Sequence of the first protein:
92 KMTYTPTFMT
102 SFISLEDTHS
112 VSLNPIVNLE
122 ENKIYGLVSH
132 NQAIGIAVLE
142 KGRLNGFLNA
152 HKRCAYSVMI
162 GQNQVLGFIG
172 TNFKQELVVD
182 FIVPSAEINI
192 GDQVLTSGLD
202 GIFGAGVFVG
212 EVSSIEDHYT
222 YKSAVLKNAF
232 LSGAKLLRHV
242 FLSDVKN

This data describes a binding interaction between two proteins.

Sequence of the second protein:
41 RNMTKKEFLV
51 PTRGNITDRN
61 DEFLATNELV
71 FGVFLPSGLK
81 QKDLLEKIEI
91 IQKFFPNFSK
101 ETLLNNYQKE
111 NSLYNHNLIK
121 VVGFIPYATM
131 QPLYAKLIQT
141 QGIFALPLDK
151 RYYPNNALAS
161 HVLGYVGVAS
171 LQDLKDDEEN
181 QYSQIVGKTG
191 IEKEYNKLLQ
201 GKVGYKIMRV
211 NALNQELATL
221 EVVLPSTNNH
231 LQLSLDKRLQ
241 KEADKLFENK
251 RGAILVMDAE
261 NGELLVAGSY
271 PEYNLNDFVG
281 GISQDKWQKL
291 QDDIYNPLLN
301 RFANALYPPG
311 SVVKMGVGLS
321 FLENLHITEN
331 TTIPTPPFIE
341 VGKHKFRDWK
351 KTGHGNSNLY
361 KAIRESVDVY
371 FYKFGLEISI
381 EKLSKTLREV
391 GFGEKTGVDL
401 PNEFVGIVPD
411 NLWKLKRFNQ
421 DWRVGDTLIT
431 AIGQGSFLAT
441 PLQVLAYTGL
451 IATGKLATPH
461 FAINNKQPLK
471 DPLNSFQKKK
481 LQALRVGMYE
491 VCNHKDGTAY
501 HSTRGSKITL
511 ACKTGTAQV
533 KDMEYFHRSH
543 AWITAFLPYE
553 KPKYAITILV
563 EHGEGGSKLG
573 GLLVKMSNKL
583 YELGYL

Interface contacts:
Residue I138 in the second protein interacts with residue A156 in the first protein (closest heavy-atom distance 4.2 Å).
Residue L69 in the second protein is in contact with residue V184 in the first protein (closest heavy-atom distance 4.0 Å).
Residue A145 in the second protein interacts with residue F182 in the first protein (closest heavy-atom distance 4.5 Å).
Residue Y127 in the second protein contacts residue G168 in the first protein (closest heavy-atom distance 3.6 Å).
Residue Y127 in the second protein is in contact with residue F169 in the first protein (closest heavy-atom distance 3.7 Å).
Residue Q131 in the second protein is in contact with residue L167 in the first protein (closest heavy-atom distance 3.8 Å).
Residue Q139 in the second protein interacts with residue I125 in the first protein (closest heavy-atom distance 4.0 Å).
Residue L69 in the second protein is in contact with residue F182 in the first protein (closest heavy-atom distance 3.6 Å).
Residue I138 in the second protein is in contact with residue C155 in the first protein (closest heavy-atom distance 5.0 Å).
Residue A135 in the second protein interacts with residue I125 in the first protein (closest heavy-atom distance 3.7 Å).
Residue L224 in the second protein contacts residue Y220 in the first protein (closest heavy-atom distance 4.6 Å).
Residue T52 in the second protein contacts residue Y220 in the first protein (closest heavy-atom distance 3.5 Å).
Residue E216 in the second protein contacts residue F174 in the first protein (closest heavy-atom distance 3.3 Å).
Residue P147 in the second protein interacts with residue F182 in the first protein (closest heavy-atom distance 3.7 Å).
Residue L69 in the second protein contacts residue Y222 in the first protein (closest heavy-atom distance 3.9 Å).
Residue D149 in the second protein interacts with residue T221 in the first protein (closest heavy-atom distance 3.7 Å).
Residue L69 in the second protein interacts with residue P185 in the first protein (closest heavy-atom distance 4.8 Å).
Residue Q131 in the second protein interacts with residue L200 in the first protein (closest heavy-atom distance 3.3 Å).
Residue L69 in the second protein contacts residue T221 in the first protein (closest heavy-atom distance 3.5 Å).
Residue P225 in the second protein contacts residue Y220 in the first protein (closest heavy-atom distance 3.3 Å).
Residue A135 in the second protein interacts with residue Y157 in the first protein (closest heavy-atom distance 5.0 Å).
Residue F71 in the second protein is in contact with residue F182 in the first protein (closest heavy-atom distance 4.2 Å).
Residue K136 in the second protein is in contact with residue I125 in the first protein (closest heavy-atom distance 3.6 Å).
Residue Y127 in the second protein contacts residue D181 in the first protein (closest heavy-atom distance 4.3 Å).
Residue A135 in the second protein interacts with residue A156 in the first protein (closest heavy-atom distance 3.6 Å).
Residue Q139 in the second protein is in contact with residue I137 in the first protein (closest heavy-atom distance 4.0 Å).
Residue Q139 in the second protein interacts with residue V139 in the first protein (closest heavy-atom distance 4.2 Å).
Residue Q131 in the second protein contacts residue F169 in the first protein (closest heavy-atom distance 3.0 Å).
Residue Q139 in the second protein is in contact with residue F148 in the first protein (closest heavy-atom distance 4.9 Å).
Residue V50 in the second protein contacts residue T221 in the first protein (closest heavy-atom distance 4.6 Å).
Residue Y134 in the second protein contacts residue I170 in the first protein (closest heavy-atom distance 4.4 Å).
Residue L49 in the second protein is in contact with residue Y220 in the first protein (closest heavy-atom distance 3.9 Å).
Residue Y127 in the second protein contacts residue I183 in the first protein (closest heavy-atom distance 4.4 Å).
Residue Y127 in the second protein is in contact with residue F182 in the first protein (closest heavy-atom distance 2.5 Å).
Residue Q131 in the second protein interacts with residue S198 in the first protein (closest heavy-atom distance 4.9 Å).
Residue M130 in the second protein interacts with residue F169 in the first protein (closest heavy-atom distance 4.1 Å).
Residue T52 in the second protein contacts residue T221 in the first protein (closest heavy-atom distance 4.5 Å).
Residue P132 in the second protein contacts residue D201 in the first protein (closest heavy-atom distance 4.0 Å).
Residue Q131 in the second protein interacts with residue D201 in the first protein (closest heavy-atom distance 3.6 Å).
Residue Y134 in the second protein interacts with residue F182 in the first protein (closest heavy-atom distance 3.4 Å).
Residue L69 in the second protein interacts with residue I183 in the first protein (closest heavy-atom distance 4.0 Å).
Residue Q131 in the second protein is in contact with residue G168 in the first protein (closest heavy-atom distance 4.7 Å).
Residue P51 in the second protein contacts residue Y220 in the first protein (closest heavy-atom distance 4.3 Å).
Residue V50 in the second protein is in contact with residue Y220 in the first protein (closest heavy-atom distance 3.9 Å).
Residue Q215 in the second protein is in contact with residue F174 in the first protein (closest heavy-atom distance 3.2 Å).
Residue A135 in the second protein contacts residue I203 in the first protein (closest heavy-atom distance 3.8 Å).
Residue I138 in the second protein is in contact with residue R154 in the first protein (closest heavy-atom distance 3.8 Å).
Residue F71 in the second protein interacts with residue F169 in the first protein (closest heavy-atom distance 4.0 Å).
Residue Q139 in the second protein interacts with residue R154 in the first protein (closest heavy-atom distance 2.7 Å).
Residue Y134 in the second protein contacts residue F169 in the first protein (closest heavy-atom distance 3.7 Å).
Residue P147 in the second protein contacts residue Y222 in the first protein (closest heavy-atom distance 3.7 Å).
Residue P147 in the second protein interacts with residue T221 in the first protein (closest heavy-atom distance 4.4 Å).
Residue Y127 in the second protein interacts with residue L167 in the first protein (closest heavy-atom distance 3.6 Å).
Residue Q131 in the second protein is in contact with residue S158 in the first protein (closest heavy-atom distance 2.8 Å).
Residue P132 in the second protein is in contact with residue L200 in the first protein (closest heavy-atom distance 4.2 Å).
Residue Y134 in the second protein is in contact with residue A156 in the first protein (closest heavy-atom distance 3.7 Å).
Residue I138 in the second protein interacts with residue K153 in the first protein (closest heavy-atom distance 3.8 Å).